Sequence of the first protein:
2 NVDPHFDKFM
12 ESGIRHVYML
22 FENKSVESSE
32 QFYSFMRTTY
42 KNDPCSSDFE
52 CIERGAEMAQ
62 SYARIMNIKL

Sequence of the second protein:
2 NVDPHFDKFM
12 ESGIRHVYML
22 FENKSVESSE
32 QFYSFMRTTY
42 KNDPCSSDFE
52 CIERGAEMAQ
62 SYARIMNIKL

Contacts between the two chains:
Residue A57 in the first protein is in contact with residue H17 in the second protein (closest heavy-atom distance 3.7 Å).
Residue F22 in the first protein contacts residue Y63 in the second protein (closest heavy-atom distance 4.0 Å).
Residue F10 in the first protein interacts with residue C52 in the second protein (closest heavy-atom distance 3.6 Å).
Residue Y41 in the first protein is in contact with residue F10 in the second protein (closest heavy-atom distance 3.7 Å).
Residue G14 in the first protein contacts residue M37 in the second protein (closest heavy-atom distance 3.8 Å).
Residue H6 in the first protein interacts with residue Y41 in the second protein (closest heavy-atom distance 3.9 Å).
Residue F10 in the first protein is in contact with residue M37 in the second protein (closest heavy-atom distance 3.3 Å).
Residue S13 in the first protein is in contact with residue G56 in the second protein (closest heavy-atom distance 3.7 Å).
Residue K9 in the first protein interacts with residue I53 in the second protein (closest heavy-atom distance 3.3 Å).
Residue Y41 in the first protein is in contact with residue D4 in the second protein (closest heavy-atom distance 3.0 Å).
Residue M37 in the first protein interacts with residue F10 in the second protein (closest heavy-atom distance 3.3 Å).
Residue F10 in the first protein interacts with residue Y41 in the second protein (closest heavy-atom distance 3.7 Å).
Residue L21 in the first protein interacts with residue A60 in the second protein (closest heavy-atom distance 3.9 Å).
Residue R55 in the first protein contacts residue F10 in the second protein (closest heavy-atom distance 3.5 Å).
Residue A60 in the first protein contacts residue V18 in the second protein (closest heavy-atom distance 3.6 Å).
Residue M11 in the first protein interacts with residue M37 in the second protein (closest heavy-atom distance 3.5 Å).
Residue F10 in the first protein contacts residue G56 in the second protein (closest heavy-atom distance 3.4 Å).
Residue H6 in the first protein contacts residue C52 in the second protein (closest heavy-atom distance 3.4 Å).
Residue F33 in the first protein is in contact with residue M11 in the second protein (closest heavy-atom distance 3.5 Å).
Residue I53 in the first protein contacts residue K9 in the second protein (closest heavy-atom distance 3.3 Å).
Residue A64 in the first protein is in contact with residue L21 in the second protein (closest heavy-atom distance 3.8 Å).
Residue A60 in the first protein interacts with residue G14 in the second protein (closest heavy-atom distance 3.8 Å).
Residue G14 in the first protein is in contact with residue A60 in the second protein (closest heavy-atom distance 3.8 Å).
Residue C46 in the first protein contacts residue F10 in the second protein (closest heavy-atom distance 4.0 Å).
Residue H6 in the first protein is in contact with residue C46 in the second protein (closest heavy-atom distance 3.7 Å).
Residue L21 in the first protein contacts residue Q61 in the second protein (closest heavy-atom distance 4.0 Å).
Residue S13 in the first protein interacts with residue A57 in the second protein (closest heavy-atom distance 3.6 Å).
Residue F10 in the first protein contacts residue T40 in the second protein (closest heavy-atom distance 3.8 Å).
Residue F7 in the first protein interacts with residue Y41 in the second protein (closest heavy-atom distance 3.6 Å).
Residue M37 in the first protein interacts with residue G14 in the second protein (closest heavy-atom distance 3.8 Å).
Residue G56 in the first protein interacts with residue G14 in the second protein (closest heavy-atom distance 3.4 Å).
Residue D4 in the first protein contacts residue Y41 in the second protein (closest heavy-atom distance 3.0 Å).
Residue F33 in the first protein is in contact with residue V18 in the second protein (closest heavy-atom distance 3.5 Å).
Residue A57 in the first protein is in contact with residue S13 in the second protein (closest heavy-atom distance 3.6 Å).
Residue C46 in the first protein contacts residue H6 in the second protein (closest heavy-atom distance 3.7 Å).
Residue F10 in the first protein interacts with residue C46 in the second protein (closest heavy-atom distance 4.0 Å).
Residue M11 in the first protein contacts residue F33 in the second protein (closest heavy-atom distance 3.5 Å).
Residue G56 in the first protein interacts with residue F10 in the second protein (closest heavy-atom distance 3.4 Å).
Residue G56 in the first protein contacts residue S13 in the second protein (closest heavy-atom distance 3.7 Å).
Residue Y41 in the first protein is in contact with residue F7 in the second protein (closest heavy-atom distance 3.6 Å).
Residue G14 in the first protein contacts residue G56 in the second protein (closest heavy-atom distance 3.4 Å).
Residue Q61 in the first protein is in contact with residue L21 in the second protein (closest heavy-atom distance 4.0 Å).
Residue F10 in the first protein contacts residue R55 in the second protein (closest heavy-atom distance 3.5 Å).
Residue H17 in the first protein contacts residue A57 in the second protein (closest heavy-atom distance 3.7 Å).
Residue I15 in the first protein contacts residue F33 in the second protein (closest heavy-atom distance 3.7 Å).
Residue S13 in the first protein is in contact with residue I53 in the second protein (closest heavy-atom distance 2.7 Å).
Residue T40 in the first protein interacts with residue F10 in the second protein (closest heavy-atom distance 3.8 Å).
Residue Y63 in the first protein is in contact with residue F22 in the second protein (closest heavy-atom distance 4.0 Å).
Residue A60 in the first protein interacts with residue H17 in the second protein (closest heavy-atom distance 3.5 Å).
Residue V18 in the first protein interacts with residue A60 in the second protein (closest heavy-atom distance 3.6 Å).
Residue C52 in the first protein interacts with residue F10 in the second protein (closest heavy-atom distance 3.6 Å).
Residue A60 in the first protein interacts with residue L21 in the second protein (closest heavy-atom distance 3.9 Å).
Residue L21 in the first protein contacts residue A64 in the second protein (closest heavy-atom distance 3.8 Å).
Residue I53 in the first protein contacts residue S13 in the second protein (closest heavy-atom distance 2.7 Å).
Residue C52 in the first protein is in contact with residue H6 in the second protein (closest heavy-atom distance 3.4 Å).
Residue M37 in the first protein interacts with residue M11 in the second protein (closest heavy-atom distance 3.5 Å).
Residue V18 in the first protein is in contact with residue F33 in the second protein (closest heavy-atom distance 3.5 Å).
Residue F33 in the first protein contacts residue I15 in the second protein (closest heavy-atom distance 3.7 Å).
Residue H17 in the first protein contacts residue A60 in the second protein (closest heavy-atom distance 3.5 Å).
Residue Y41 in the first protein interacts with residue H6 in the second protein (closest heavy-atom distance 3.9 Å).

The following describes two proteins that form a bound complex.